Sequence of protein 2:
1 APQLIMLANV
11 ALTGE

Interface contacts:
Residue K36 in protein 1 is in contact with residue A8 in protein 2 (closest heavy-atom distance 3.4 Å).
Residue F35 in protein 1 is in contact with residue L4 in protein 2 (closest heavy-atom distance 3.4 Å).
Residue A7 in protein 1 is in contact with residue M6 in protein 2 (closest heavy-atom distance 4.7 Å).
Residue K33 in protein 1 interacts with residue A8 in protein 2 (closest heavy-atom distance 4.1 Å).
Residue T42 in protein 1 interacts with residue L4 in protein 2 (closest heavy-atom distance 4.3 Å).
Residue F66 in protein 1 contacts residue L7 in protein 2 (closest heavy-atom distance 4.0 Å).
Residue F35 in protein 1 interacts with residue A1 in protein 2 (closest heavy-atom distance 4.6 Å).
Residue K36 in protein 1 is in contact with residue N9 in protein 2 (closest heavy-atom distance 3.2 Å).
Residue F28 in protein 1 contacts residue L7 in protein 2 (closest heavy-atom distance 4.8 Å).
Residue T42 in protein 1 is in contact with residue A1 in protein 2 (closest heavy-atom distance 5.0 Å).
Residue V4 in protein 1 contacts residue V10 in protein 2 (closest heavy-atom distance 4.3 Å).
Residue L11 in protein 1 is in contact with residue A11 in protein 2 (closest heavy-atom distance 3.7 Å).
Residue A7 in protein 1 interacts with residue V10 in protein 2 (closest heavy-atom distance 4.1 Å).
Residue F63 in protein 1 interacts with residue L4 in protein 2 (closest heavy-atom distance 4.2 Å).
Residue H3 in protein 1 is in contact with residue M6 in protein 2 (closest heavy-atom distance 4.1 Å).
Residue L29 in protein 1 contacts residue L12 in protein 2 (closest heavy-atom distance 4.8 Å).
Residue K33 in protein 1 interacts with residue L12 in protein 2 (closest heavy-atom distance 3.6 Å).
Residue F35 in protein 1 contacts residue I5 in protein 2 (closest heavy-atom distance 3.8 Å).
Residue V45 in protein 1 is in contact with residue L4 in protein 2 (closest heavy-atom distance 3.7 Å).
Residue L11 in protein 1 is in contact with residue V10 in protein 2 (closest heavy-atom distance 3.8 Å).
Residue K36 in protein 1 is in contact with residue L12 in protein 2 (closest heavy-atom distance 4.1 Å).
Residue L8 in protein 1 contacts residue V10 in protein 2 (closest heavy-atom distance 4.0 Å).
Residue L67 in protein 1 interacts with residue L4 in protein 2 (closest heavy-atom distance 4.7 Å).
Residue F66 in protein 1 is in contact with residue Q3 in protein 2 (closest heavy-atom distance 3.6 Å).
Residue M32 in protein 1 contacts residue L4 in protein 2 (closest heavy-atom distance 4.4 Å).
Residue V2 in protein 1 interacts with residue Q3 in protein 2 (closest heavy-atom distance 3.3 Å).
Residue F63 in protein 1 interacts with residue L7 in protein 2 (closest heavy-atom distance 3.6 Å).
Residue L8 in protein 1 contacts residue G14 in protein 2 (closest heavy-atom distance 3.6 Å).
Residue Y10 in protein 1 is in contact with residue L7 in protein 2 (closest heavy-atom distance 5.0 Å).
Residue M32 in protein 1 interacts with residue A8 in protein 2 (closest heavy-atom distance 3.2 Å).
Residue F66 in protein 1 contacts residue M6 in protein 2 (closest heavy-atom distance 3.9 Å).
Residue L29 in protein 1 contacts residue A11 in protein 2 (closest heavy-atom distance 3.4 Å).
Residue A7 in protein 1 interacts with residue L7 in protein 2 (closest heavy-atom distance 4.3 Å).
Residue K36 in protein 1 contacts residue I5 in protein 2 (closest heavy-atom distance 3.7 Å).
Residue M32 in protein 1 is in contact with residue L7 in protein 2 (closest heavy-atom distance 3.9 Å).
Residue V2 in protein 1 contacts residue M6 in protein 2 (closest heavy-atom distance 3.2 Å).

The following describes two proteins that form a bound complex.

Sequence of protein 1:
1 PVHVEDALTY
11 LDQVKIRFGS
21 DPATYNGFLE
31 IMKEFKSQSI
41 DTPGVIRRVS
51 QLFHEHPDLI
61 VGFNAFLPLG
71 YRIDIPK